Sequence of the second protein:
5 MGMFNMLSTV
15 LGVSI

Interface contacts:
Residue I73 in the first protein contacts residue G16 in the second protein (closest heavy-atom distance 4.4 Å).
Residue I73 in the first protein interacts with residue L15 in the second protein (closest heavy-atom distance 3.9 Å).
Residue N63 in the first protein interacts with residue M10 in the second protein (closest heavy-atom distance 3.8 Å).
Residue A60 in the first protein interacts with residue M10 in the second protein (closest heavy-atom distance 4.0 Å).
Residue A53 in the first protein interacts with residue M5 in the second protein (closest heavy-atom distance 3.3 Å).
Residue S54 in the first protein interacts with residue M7 in the second protein (closest heavy-atom distance 3.3 Å).
Residue A53 in the first protein contacts residue G6 in the second protein (closest heavy-atom distance 3.4 Å).
Residue Q10 in the first protein interacts with residue N9 in the second protein (closest heavy-atom distance 4.8 Å).
Residue I32 in the first protein interacts with residue F8 in the second protein (closest heavy-atom distance 4.3 Å).
Residue F23 in the first protein is in contact with residue M10 in the second protein (closest heavy-atom distance 4.0 Å).
Residue I73 in the first protein contacts residue V17 in the second protein (closest heavy-atom distance 3.2 Å).
Residue A69 in the first protein interacts with residue L15 in the second protein (closest heavy-atom distance 3.7 Å).
Residue N63 in the first protein is in contact with residue S12 in the second protein (closest heavy-atom distance 3.4 Å).
Residue F55 in the first protein interacts with residue M7 in the second protein (closest heavy-atom distance 4.2 Å).
Residue N63 in the first protein contacts residue T13 in the second protein (closest heavy-atom distance 3.2 Å).
Residue A53 in the first protein is in contact with residue F8 in the second protein (closest heavy-atom distance 3.9 Å).
Residue S54 in the first protein interacts with residue M5 in the second protein (closest heavy-atom distance 3.6 Å).
Residue F55 in the first protein interacts with residue F8 in the second protein (closest heavy-atom distance 3.7 Å).
Residue N70 in the first protein interacts with residue T13 in the second protein (closest heavy-atom distance 4.2 Å).
Residue F55 in the first protein interacts with residue M10 in the second protein (closest heavy-atom distance 3.9 Å).
Residue F52 in the first protein is in contact with residue M5 in the second protein (closest heavy-atom distance 3.6 Å).
Residue F25 in the first protein interacts with residue F8 in the second protein (closest heavy-atom distance 4.2 Å).
Residue G59 in the first protein is in contact with residue M10 in the second protein (closest heavy-atom distance 3.1 Å).
Residue V66 in the first protein is in contact with residue V14 in the second protein (closest heavy-atom distance 3.9 Å).
Residue N70 in the first protein is in contact with residue G16 in the second protein (closest heavy-atom distance 2.5 Å).
Residue V66 in the first protein contacts residue L15 in the second protein (closest heavy-atom distance 4.0 Å).
Residue Q10 in the first protein contacts residue L11 in the second protein (closest heavy-atom distance 3.0 Å).
Residue M74 in the first protein contacts residue G16 in the second protein (closest heavy-atom distance 5.0 Å).
Residue F25 in the first protein contacts residue M10 in the second protein (closest heavy-atom distance 4.6 Å).
Residue E56 in the first protein is in contact with residue M7 in the second protein (closest heavy-atom distance 4.0 Å).
Residue R77 in the first protein contacts residue V17 in the second protein (closest heavy-atom distance 2.9 Å).
Residue F52 in the first protein contacts residue G6 in the second protein (closest heavy-atom distance 3.8 Å).
Residue F25 in the first protein is in contact with residue N9 in the second protein (closest heavy-atom distance 3.4 Å).
Residue R77 in the first protein interacts with residue G16 in the second protein (closest heavy-atom distance 4.7 Å).
Residue R51 in the first protein interacts with residue M5 in the second protein (closest heavy-atom distance 4.3 Å).
Residue F55 in the first protein contacts residue N9 in the second protein (closest heavy-atom distance 4.6 Å).
Residue Q10 in the first protein contacts residue M10 in the second protein (closest heavy-atom distance 3.6 Å).
Residue D67 in the first protein is in contact with residue T13 in the second protein (closest heavy-atom distance 2.9 Å).
Residue E12 in the first protein contacts residue L11 in the second protein (closest heavy-atom distance 4.3 Å).
Residue N70 in the first protein is in contact with residue L15 in the second protein (closest heavy-atom distance 3.2 Å).
Residue F33 in the first protein contacts residue F8 in the second protein (closest heavy-atom distance 3.9 Å).
Residue N70 in the first protein is in contact with residue V14 in the second protein (closest heavy-atom distance 3.2 Å).
Residue G50 in the first protein contacts residue M5 in the second protein (closest heavy-atom distance 4.0 Å).
Residue E56 in the first protein is in contact with residue F8 in the second protein (closest heavy-atom distance 4.9 Å).
Residue N63 in the first protein interacts with residue L11 in the second protein (closest heavy-atom distance 3.0 Å).
Residue S54 in the first protein is in contact with residue F8 in the second protein (closest heavy-atom distance 2.9 Å).
Residue S54 in the first protein contacts residue G6 in the second protein (closest heavy-atom distance 3.0 Å).
Residue W44 in the first protein interacts with residue F8 in the second protein (closest heavy-atom distance 3.9 Å).
Residue I73 in the first protein interacts with residue S18 in the second protein (closest heavy-atom distance 4.0 Å).
Residue V66 in the first protein interacts with residue T13 in the second protein (closest heavy-atom distance 3.9 Å).
Residue E12 in the first protein interacts with residue T13 in the second protein (closest heavy-atom distance 3.3 Å).
Residue K76 in the first protein is in contact with residue I19 in the second protein (closest heavy-atom distance 3.2 Å).

These two protein chains interact to form a complex.

Sequence of the first protein:
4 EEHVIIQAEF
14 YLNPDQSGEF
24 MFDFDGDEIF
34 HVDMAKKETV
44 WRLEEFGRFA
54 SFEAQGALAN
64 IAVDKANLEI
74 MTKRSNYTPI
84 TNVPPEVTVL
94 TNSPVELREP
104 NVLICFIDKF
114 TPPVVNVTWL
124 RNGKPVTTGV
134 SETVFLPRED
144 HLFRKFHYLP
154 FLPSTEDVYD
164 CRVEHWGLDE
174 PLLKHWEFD